Sequence of chain A:
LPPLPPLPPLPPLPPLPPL

The following describes two proteins that form a bound complex.

Interface contacts:
Residue E254 in chain B is in contact with residue P19 in chain A (closest heavy-atom distance 4.8 Å).
Residue V59 in chain B interacts with residue L8 in chain A (closest heavy-atom distance 4.2 Å).
Residue Y8 in chain B contacts residue L8 in chain A (closest heavy-atom distance 3.9 Å).
Residue Q156 in chain B is in contact with residue P13 in chain A (closest heavy-atom distance 3.3 Å).
Residue T11 in chain B is in contact with residue L5 in chain A (closest heavy-atom distance 3.7 Å).
Residue V12 in chain B contacts residue P6 in chain A (closest heavy-atom distance 4.1 Å).
Residue Y196 in chain B contacts residue L20 in chain A (closest heavy-atom distance 3.8 Å).
Residue Q109 in chain B is in contact with residue L11 in chain A (closest heavy-atom distance 2.8 Å).
Residue V59 in chain B is in contact with residue P10 in chain A (closest heavy-atom distance 4.6 Å).
Residue V9 in chain B is in contact with residue L8 in chain A (closest heavy-atom distance 4.3 Å).
Residue Q15 in chain B contacts residue L5 in chain A (closest heavy-atom distance 3.0 Å).
Residue Y55 in chain B is in contact with residue L8 in chain A (closest heavy-atom distance 3.8 Å).
Residue V197 in chain B interacts with residue L20 in chain A (closest heavy-atom distance 3.6 Å).
Residue V56 in chain B contacts residue L11 in chain A (closest heavy-atom distance 3.9 Å).
Residue V199 in chain B interacts with residue L17 in chain A (closest heavy-atom distance 3.7 Å).
Residue V200 in chain B contacts residue L20 in chain A (closest heavy-atom distance 4.3 Å).
Residue Y196 in chain B interacts with residue L17 in chain A (closest heavy-atom distance 3.6 Å).
Residue E207 in chain B interacts with residue P16 in chain A (closest heavy-atom distance 4.7 Å).
Residue V106 in chain B contacts residue P12 in chain A (closest heavy-atom distance 4.0 Å).
Residue V153 in chain B interacts with residue L14 in chain A (closest heavy-atom distance 4.2 Å).
Residue Y8 in chain B is in contact with residue P6 in chain A (closest heavy-atom distance 2.9 Å).
Residue Y149 in chain B contacts residue L14 in chain A (closest heavy-atom distance 3.7 Å).
Residue Q203 in chain B is in contact with residue P16 in chain A (closest heavy-atom distance 3.3 Å).
Residue Y102 in chain B interacts with residue L11 in chain A (closest heavy-atom distance 3.8 Å).
Residue Y102 in chain B contacts residue P12 in chain A (closest heavy-atom distance 3.2 Å).
Residue V246 in chain B contacts residue L20 in chain A (closest heavy-atom distance 3.9 Å).
Residue V12 in chain B contacts residue L8 in chain A (closest heavy-atom distance 4.2 Å).
Residue V58 in chain B is in contact with residue L8 in chain A (closest heavy-atom distance 3.6 Å).
Residue V106 in chain B contacts residue L14 in chain A (closest heavy-atom distance 4.2 Å).
Residue V200 in chain B interacts with residue P18 in chain A (closest heavy-atom distance 4.3 Å).
Residue Q250 in chain B contacts residue P19 in chain A (closest heavy-atom distance 3.4 Å).
Residue V200 in chain B contacts residue L17 in chain A (closest heavy-atom distance 4.2 Å).
Residue V106 in chain B is in contact with residue L11 in chain A (closest heavy-atom distance 4.2 Å).
Residue Q250 in chain B contacts residue L20 in chain A (closest heavy-atom distance 2.9 Å).
Residue Y196 in chain B interacts with residue P18 in chain A (closest heavy-atom distance 3.4 Å).
Residue V152 in chain B contacts residue L14 in chain A (closest heavy-atom distance 3.6 Å).
Residue V12 in chain B interacts with residue L5 in chain A (closest heavy-atom distance 4.6 Å).
Residue V12 in chain B contacts residue P7 in chain A (closest heavy-atom distance 4.8 Å).
Residue Q15 in chain B is in contact with residue P4 in chain A (closest heavy-atom distance 3.5 Å).
Residue Y149 in chain B contacts residue P15 in chain A (closest heavy-atom distance 3.2 Å).
Residue Q62 in chain B is in contact with residue L8 in chain A (closest heavy-atom distance 2.7 Å).
Residue Y55 in chain B interacts with residue L11 in chain A (closest heavy-atom distance 3.9 Å).
Residue V153 in chain B interacts with residue L17 in chain A (closest heavy-atom distance 4.4 Å).
Residue V59 in chain B interacts with residue P9 in chain A (closest heavy-atom distance 4.1 Å).
Residue V153 in chain B interacts with residue P15 in chain A (closest heavy-atom distance 4.1 Å).
Residue Y102 in chain B interacts with residue L14 in chain A (closest heavy-atom distance 4.1 Å).
Residue Y8 in chain B is in contact with residue P7 in chain A (closest heavy-atom distance 4.8 Å).
Residue V150 in chain B interacts with residue L17 in chain A (closest heavy-atom distance 3.9 Å).
Residue Q62 in chain B contacts residue P7 in chain A (closest heavy-atom distance 3.3 Å).
Residue Q109 in chain B is in contact with residue P10 in chain A (closest heavy-atom distance 3.4 Å).
Residue V106 in chain B is in contact with residue P13 in chain A (closest heavy-atom distance 4.6 Å).
Residue Y55 in chain B is in contact with residue P9 in chain A (closest heavy-atom distance 3.4 Å).
Residue Y149 in chain B contacts residue L17 in chain A (closest heavy-atom distance 4.1 Å).
Residue V59 in chain B contacts residue L11 in chain A (closest heavy-atom distance 4.3 Å).
Residue V103 in chain B interacts with residue L14 in chain A (closest heavy-atom distance 4.3 Å).
Residue Q203 in chain B interacts with residue L17 in chain A (closest heavy-atom distance 2.7 Å).
Residue V105 in chain B contacts residue L11 in chain A (closest heavy-atom distance 3.7 Å).
Residue Y8 in chain B contacts residue L5 in chain A (closest heavy-atom distance 3.6 Å).
Residue Y243 in chain B interacts with residue L20 in chain A (closest heavy-atom distance 3.9 Å).
Residue Q156 in chain B interacts with residue L14 in chain A (closest heavy-atom distance 2.8 Å).

Sequence of chain B:
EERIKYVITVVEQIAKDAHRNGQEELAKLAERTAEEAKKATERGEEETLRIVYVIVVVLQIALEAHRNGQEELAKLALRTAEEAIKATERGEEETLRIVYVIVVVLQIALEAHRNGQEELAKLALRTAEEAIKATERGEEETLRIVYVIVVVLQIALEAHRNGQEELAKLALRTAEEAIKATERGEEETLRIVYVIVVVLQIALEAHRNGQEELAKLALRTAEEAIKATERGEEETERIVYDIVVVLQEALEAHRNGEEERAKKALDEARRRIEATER